Sequence of chain B:
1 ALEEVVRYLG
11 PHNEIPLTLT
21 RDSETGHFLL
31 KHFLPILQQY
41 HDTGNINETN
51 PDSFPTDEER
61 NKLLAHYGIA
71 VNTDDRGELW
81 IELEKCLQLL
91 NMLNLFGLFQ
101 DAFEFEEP

These two protein chains interact to form a complex.

Sequence of chain A:
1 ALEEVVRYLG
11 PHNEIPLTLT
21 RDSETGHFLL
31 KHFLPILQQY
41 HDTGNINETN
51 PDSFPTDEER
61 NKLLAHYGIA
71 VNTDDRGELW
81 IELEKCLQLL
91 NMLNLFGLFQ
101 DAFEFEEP

Interface contacts:
Residue F105 in chain A contacts residue L19 in chain B (closest heavy-atom distance 3.7 Å).
Residue F103 in chain A contacts residue E104 in chain B (closest heavy-atom distance 3.4 Å).
Residue F103 in chain A contacts residue F103 in chain B (closest heavy-atom distance 4.4 Å).
Residue R21 in chain A is in contact with residue F105 in chain B (closest heavy-atom distance 3.6 Å).
Residue E106 in chain A is in contact with residue E104 in chain B (closest heavy-atom distance 4.1 Å).
Residue E106 in chain A is in contact with residue A102 in chain B (closest heavy-atom distance 2.8 Å).
Residue E104 in chain A interacts with residue E104 in chain B (closest heavy-atom distance 2.8 Å).
Residue D101 in chain A interacts with residue P108 in chain B (closest heavy-atom distance 4.0 Å).
Residue F96 in chain A contacts residue L87 in chain B (closest heavy-atom distance 3.4 Å).
Residue V5 in chain A contacts residue P108 in chain B (closest heavy-atom distance 4.4 Å).
Residue A102 in chain A is in contact with residue F105 in chain B (closest heavy-atom distance 3.4 Å).
Residue E106 in chain A is in contact with residue F103 in chain B (closest heavy-atom distance 4.5 Å).
Residue G97 in chain A is in contact with residue L83 in chain B (closest heavy-atom distance 4.4 Å).
Residue E84 in chain A interacts with residue Q100 in chain B (closest heavy-atom distance 3.3 Å).
Residue E104 in chain A is in contact with residue E3 in chain B (closest heavy-atom distance 3.9 Å).
Residue G97 in chain A interacts with residue L87 in chain B (closest heavy-atom distance 4.5 Å).
Residue F105 in chain A interacts with residue E4 in chain B (closest heavy-atom distance 3.7 Å).
Residue F96 in chain A contacts residue F103 in chain B (closest heavy-atom distance 4.0 Å).
Residue F96 in chain A is in contact with residue L83 in chain B (closest heavy-atom distance 4.4 Å).
Residue F103 in chain A interacts with residue R21 in chain B (closest heavy-atom distance 4.2 Å).
Residue E104 in chain A contacts residue A102 in chain B (closest heavy-atom distance 4.0 Å).
Residue E104 in chain A is in contact with residue F103 in chain B (closest heavy-atom distance 3.4 Å).
Residue F28 in chain A interacts with residue F105 in chain B (closest heavy-atom distance 3.7 Å).
Residue L87 in chain A contacts residue F96 in chain B (closest heavy-atom distance 3.9 Å).
Residue F105 in chain A is in contact with residue R21 in chain B (closest heavy-atom distance 4.0 Å).
Residue E84 in chain A is in contact with residue D101 in chain B (closest heavy-atom distance 3.2 Å).
Residue G97 in chain A is in contact with residue E84 in chain B (closest heavy-atom distance 4.6 Å).
Residue E106 in chain A is in contact with residue V5 in chain B (closest heavy-atom distance 4.3 Å).
Residue N91 in chain A is in contact with residue F96 in chain B (closest heavy-atom distance 3.5 Å).
Residue E106 in chain A interacts with residue D101 in chain B (closest heavy-atom distance 3.2 Å).
Residue A102 in chain A interacts with residue E104 in chain B (closest heavy-atom distance 4.0 Å).
Residue L83 in chain A is in contact with residue F105 in chain B (closest heavy-atom distance 4.5 Å).
Residue F105 in chain A contacts residue F28 in chain B (closest heavy-atom distance 3.8 Å).
Residue F105 in chain A is in contact with residue F103 in chain B (closest heavy-atom distance 3.7 Å).
Residue E4 in chain A is in contact with residue E107 in chain B (closest heavy-atom distance 3.0 Å).
Residue R7 in chain A interacts with residue P108 in chain B (closest heavy-atom distance 4.3 Å).
Residue Q100 in chain A contacts residue L83 in chain B (closest heavy-atom distance 3.2 Å).
Residue L83 in chain A is in contact with residue F103 in chain B (closest heavy-atom distance 3.5 Å).
Residue Q88 in chain A interacts with residue F96 in chain B (closest heavy-atom distance 4.3 Å).
Residue L83 in chain A is in contact with residue E104 in chain B (closest heavy-atom distance 4.0 Å).
Residue F105 in chain A contacts residue V5 in chain B (closest heavy-atom distance 3.7 Å).
Residue E3 in chain A contacts residue F105 in chain B (closest heavy-atom distance 3.7 Å).
Residue Q100 in chain A interacts with residue E84 in chain B (closest heavy-atom distance 3.2 Å).
Residue A102 in chain A is in contact with residue P108 in chain B (closest heavy-atom distance 4.1 Å).
Residue L19 in chain A is in contact with residue F105 in chain B (closest heavy-atom distance 4.4 Å).
Residue F105 in chain A interacts with residue A102 in chain B (closest heavy-atom distance 3.5 Å).
Residue A102 in chain A contacts residue E106 in chain B (closest heavy-atom distance 2.7 Å).
Residue E3 in chain A interacts with residue E107 in chain B (closest heavy-atom distance 3.6 Å).
Residue E106 in chain A interacts with residue R7 in chain B (closest heavy-atom distance 3.1 Å).
Residue D101 in chain A interacts with residue E106 in chain B (closest heavy-atom distance 4.1 Å).
Residue V5 in chain A contacts residue F105 in chain B (closest heavy-atom distance 3.8 Å).
Residue F103 in chain A is in contact with residue E106 in chain B (closest heavy-atom distance 4.5 Å).
Residue L87 in chain A interacts with residue Q100 in chain B (closest heavy-atom distance 3.4 Å).
Residue N91 in chain A interacts with residue N91 in chain B (closest heavy-atom distance 2.9 Å).
Residue E104 in chain A interacts with residue E106 in chain B (closest heavy-atom distance 3.7 Å).
Residue F105 in chain A interacts with residue E3 in chain B (closest heavy-atom distance 3.3 Å).
Residue L87 in chain A contacts residue F103 in chain B (closest heavy-atom distance 4.0 Å).
Residue E104 in chain A is in contact with residue R21 in chain B (closest heavy-atom distance 4.4 Å).
Residue F103 in chain A is in contact with residue F105 in chain B (closest heavy-atom distance 3.9 Å).
Residue Q88 in chain A is in contact with residue Q100 in chain B (closest heavy-atom distance 2.7 Å).